Sequence of the second protein:
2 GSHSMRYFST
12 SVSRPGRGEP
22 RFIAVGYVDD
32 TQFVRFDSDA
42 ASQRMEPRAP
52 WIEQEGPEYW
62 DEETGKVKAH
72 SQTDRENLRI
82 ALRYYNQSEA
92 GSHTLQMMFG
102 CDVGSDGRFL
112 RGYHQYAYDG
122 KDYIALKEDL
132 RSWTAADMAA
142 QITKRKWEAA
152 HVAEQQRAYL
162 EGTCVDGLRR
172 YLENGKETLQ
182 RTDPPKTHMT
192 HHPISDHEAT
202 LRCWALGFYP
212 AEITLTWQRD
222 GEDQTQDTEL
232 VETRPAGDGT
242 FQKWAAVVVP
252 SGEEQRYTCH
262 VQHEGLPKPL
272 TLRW

These two protein chains interact to form a complex.

Sequence of the first protein:
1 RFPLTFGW

Residue-level contacts at the interface:
Residue V153 in the second protein contacts residue F6 in the first protein (closest heavy-atom distance 3.4 Å).
Residue R171 in the second protein interacts with residue R1 in the first protein (closest heavy-atom distance 3.7 Å).
Residue G168 in the second protein is in contact with residue R1 in the first protein (closest heavy-atom distance 3.9 Å).
Residue T164 in the second protein interacts with residue R1 in the first protein (closest heavy-atom distance 3.8 Å).
Residue K147 in the second protein is in contact with residue W8 in the first protein (closest heavy-atom distance 2.7 Å).
Residue Y8 in the second protein is in contact with residue R1 in the first protein (closest heavy-atom distance 2.8 Å).
Residue Q157 in the second protein interacts with residue T5 in the first protein (closest heavy-atom distance 4.4 Å).
Residue Y85 in the second protein is in contact with residue W8 in the first protein (closest heavy-atom distance 2.7 Å).
Residue M98 in the second protein contacts residue F2 in the first protein (closest heavy-atom distance 4.3 Å).
Residue Q157 in the second protein interacts with residue L4 in the first protein (closest heavy-atom distance 2.9 Å).
Residue N78 in the second protein is in contact with residue F6 in the first protein (closest heavy-atom distance 4.1 Å).
Residue Q156 in the second protein is in contact with residue L4 in the first protein (closest heavy-atom distance 3.8 Å).
Residue N78 in the second protein interacts with residue W8 in the first protein (closest heavy-atom distance 2.7 Å).
Residue T74 in the second protein is in contact with residue G7 in the first protein (closest heavy-atom distance 4.3 Å).
Residue H71 in the second protein is in contact with residue T5 in the first protein (closest heavy-atom distance 3.2 Å).
Residue W148 in the second protein contacts residue G7 in the first protein (closest heavy-atom distance 2.8 Å).
Residue T74 in the second protein contacts residue T5 in the first protein (closest heavy-atom distance 3.4 Å).
Residue Y60 in the second protein contacts residue R1 in the first protein (closest heavy-atom distance 4.3 Å).
Residue W148 in the second protein is in contact with residue W8 in the first protein (closest heavy-atom distance 3.7 Å).
Residue M46 in the second protein interacts with residue F2 in the first protein (closest heavy-atom distance 4.0 Å).
Residue Q156 in the second protein interacts with residue F6 in the first protein (closest heavy-atom distance 3.5 Å).
Residue F100 in the second protein contacts residue P3 in the first protein (closest heavy-atom distance 3.6 Å).
Residue Y119 in the second protein interacts with residue W8 in the first protein (closest heavy-atom distance 4.2 Å).
Residue M98 in the second protein interacts with residue T5 in the first protein (closest heavy-atom distance 3.7 Å).
Residue H71 in the second protein interacts with residue F2 in the first protein (closest heavy-atom distance 3.5 Å).
Residue Y160 in the second protein contacts residue P3 in the first protein (closest heavy-atom distance 4.0 Å).
Residue K67 in the second protein contacts residue F2 in the first protein (closest heavy-atom distance 2.8 Å).
Residue M6 in the second protein is in contact with residue R1 in the first protein (closest heavy-atom distance 3.8 Å).
Residue T144 in the second protein interacts with residue G7 in the first protein (closest heavy-atom distance 4.6 Å).
Residue F100 in the second protein is in contact with residue R1 in the first protein (closest heavy-atom distance 4.5 Å).
Residue E64 in the second protein contacts residue F2 in the first protein (closest heavy-atom distance 2.7 Å).
Residue Y8 in the second protein contacts residue F2 in the first protein (closest heavy-atom distance 3.4 Å).
Residue Y172 in the second protein contacts residue R1 in the first protein (closest heavy-atom distance 3.0 Å).
Residue H115 in the second protein interacts with residue L4 in the first protein (closest heavy-atom distance 4.2 Å).
Residue E64 in the second protein interacts with residue R1 in the first protein (closest heavy-atom distance 3.5 Å).
Residue T144 in the second protein is in contact with residue W8 in the first protein (closest heavy-atom distance 2.8 Å).
Residue H115 in the second protein interacts with residue T5 in the first protein (closest heavy-atom distance 4.0 Å).
Residue T74 in the second protein contacts residue F6 in the first protein (closest heavy-atom distance 4.1 Å).
Residue A82 in the second protein is in contact with residue W8 in the first protein (closest heavy-atom distance 4.4 Å).
Residue W148 in the second protein contacts residue F6 in the first protein (closest heavy-atom distance 3.3 Å).
Residue Y117 in the second protein contacts residue F6 in the first protein (closest heavy-atom distance 4.5 Å).
Residue Y124 in the second protein is in contact with residue W8 in the first protein (closest heavy-atom distance 3.4 Å).
Residue Y160 in the second protein contacts residue L4 in the first protein (closest heavy-atom distance 3.9 Å).
Residue K67 in the second protein is in contact with residue R1 in the first protein (closest heavy-atom distance 3.9 Å).
Residue Y8 in the second protein is in contact with residue P3 in the first protein (closest heavy-atom distance 4.1 Å).
Residue K67 in the second protein contacts residue L4 in the first protein (closest heavy-atom distance 4.4 Å).
Residue A118 in the second protein is in contact with residue W8 in the first protein (closest heavy-atom distance 4.2 Å).
Residue I81 in the second protein is in contact with residue W8 in the first protein (closest heavy-atom distance 3.4 Å).
Residue A25 in the second protein is in contact with residue F2 in the first protein (closest heavy-atom distance 4.0 Å).
Residue Y117 in the second protein contacts residue T5 in the first protein (closest heavy-atom distance 3.1 Å).
Residue N78 in the second protein is in contact with residue G7 in the first protein (closest heavy-atom distance 3.4 Å).
Residue V68 in the second protein is in contact with residue F2 in the first protein (closest heavy-atom distance 4.0 Å).
Residue K67 in the second protein contacts residue P3 in the first protein (closest heavy-atom distance 4.4 Å).
Residue L96 in the second protein contacts residue W8 in the first protein (closest heavy-atom distance 3.5 Å).
Residue Y160 in the second protein contacts residue F2 in the first protein (closest heavy-atom distance 2.8 Å).
Residue Y160 in the second protein interacts with residue R1 in the first protein (closest heavy-atom distance 3.1 Å).
Residue Q157 in the second protein contacts residue P3 in the first protein (closest heavy-atom distance 4.7 Å).
Residue M98 in the second protein is in contact with residue P3 in the first protein (closest heavy-atom distance 3.9 Å).
Residue Q157 in the second protein interacts with residue F6 in the first protein (closest heavy-atom distance 3.7 Å).
Residue Y117 in the second protein contacts residue W8 in the first protein (closest heavy-atom distance 3.6 Å).